Contacts between the two chains:
Residue K154 in the first protein contacts residue L4 in the second protein (closest heavy-atom distance 4.0 Å).
Residue L139 in the first protein contacts residue L4 in the second protein (closest heavy-atom distance 2.6 Å).
Residue C113 in the first protein is in contact with residue D7 in the second protein (closest heavy-atom distance 5.0 Å).
Residue D138 in the first protein interacts with residue A5 in the second protein (closest heavy-atom distance 3.6 Å).
Residue R137 in the first protein contacts residue E6 in the second protein (closest heavy-atom distance 4.8 Å).
Residue K155 in the first protein contacts residue E6 in the second protein (closest heavy-atom distance 3.4 Å).
Residue L139 in the first protein is in contact with residue P2 in the second protein (closest heavy-atom distance 4.3 Å).
Residue V158 in the first protein contacts residue L4 in the second protein (closest heavy-atom distance 3.8 Å).
Residue N140 in the first protein contacts residue L4 in the second protein (closest heavy-atom distance 4.0 Å).
Residue D138 in the first protein is in contact with residue V3 in the second protein (closest heavy-atom distance 3.7 Å).
Residue K164 in the first protein is in contact with residue L4 in the second protein (closest heavy-atom distance 4.9 Å).
Residue R137 in the first protein is in contact with residue D7 in the second protein (closest heavy-atom distance 2.9 Å).
Residue K118 in the first protein contacts residue D7 in the second protein (closest heavy-atom distance 4.6 Å).
Residue K155 in the first protein contacts residue A5 in the second protein (closest heavy-atom distance 3.7 Å).
Residue D138 in the first protein is in contact with residue E6 in the second protein (closest heavy-atom distance 3.8 Å).
Residue L139 in the first protein contacts residue V3 in the second protein (closest heavy-atom distance 3.7 Å).
Residue R121 in the first protein is in contact with residue D7 in the second protein (closest heavy-atom distance 2.3 Å).
Residue V158 in the first protein is in contact with residue A5 in the second protein (closest heavy-atom distance 4.4 Å).
Residue M141 in the first protein interacts with residue P2 in the second protein (closest heavy-atom distance 3.0 Å).
Residue M141 in the first protein interacts with residue S1 in the second protein (closest heavy-atom distance 3.3 Å).
Residue K154 in the first protein interacts with residue A5 in the second protein (closest heavy-atom distance 3.7 Å).
Residue L139 in the first protein contacts residue A5 in the second protein (closest heavy-atom distance 2.7 Å).
Residue K155 in the first protein contacts residue D7 in the second protein (closest heavy-atom distance 3.3 Å).
Residue N140 in the first protein contacts residue P2 in the second protein (closest heavy-atom distance 3.0 Å).
Residue N140 in the first protein is in contact with residue V3 in the second protein (closest heavy-atom distance 4.0 Å).
Residue M141 in the first protein is in contact with residue L4 in the second protein (closest heavy-atom distance 3.9 Å).
Residue L162 in the first protein contacts residue L4 in the second protein (closest heavy-atom distance 3.7 Å).
Residue L139 in the first protein contacts residue E6 in the second protein (closest heavy-atom distance 4.9 Å).
Residue D138 in the first protein interacts with residue D7 in the second protein (closest heavy-atom distance 2.9 Å).

Sequence of the second protein:
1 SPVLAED

This data describes a binding interaction between two proteins.

Sequence of the first protein:
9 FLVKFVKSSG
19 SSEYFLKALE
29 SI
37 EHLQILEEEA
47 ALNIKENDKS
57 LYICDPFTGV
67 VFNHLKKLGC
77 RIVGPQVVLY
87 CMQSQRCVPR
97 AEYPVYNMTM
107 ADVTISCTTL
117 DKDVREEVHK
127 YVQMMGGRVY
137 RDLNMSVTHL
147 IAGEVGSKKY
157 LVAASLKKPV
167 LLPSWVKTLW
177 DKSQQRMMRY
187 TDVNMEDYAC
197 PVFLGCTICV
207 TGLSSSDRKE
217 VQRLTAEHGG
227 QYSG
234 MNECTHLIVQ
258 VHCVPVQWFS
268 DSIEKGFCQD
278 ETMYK